Interface contacts:
Residue L72 in protein 1 is in contact with residue R81 in protein 2 (closest heavy-atom distance 3.3 Å).
Residue T73 in protein 1 contacts residue Q77 in protein 2 (closest heavy-atom distance 4.7 Å).
Residue T73 in protein 1 contacts residue F78 in protein 2 (closest heavy-atom distance 3.6 Å).
Residue V76 in protein 1 contacts residue N74 in protein 2 (closest heavy-atom distance 4.8 Å).
Residue T73 in protein 1 interacts with residue N74 in protein 2 (closest heavy-atom distance 5.0 Å).

The following describes two proteins that form a bound complex.

Sequence of protein 1:
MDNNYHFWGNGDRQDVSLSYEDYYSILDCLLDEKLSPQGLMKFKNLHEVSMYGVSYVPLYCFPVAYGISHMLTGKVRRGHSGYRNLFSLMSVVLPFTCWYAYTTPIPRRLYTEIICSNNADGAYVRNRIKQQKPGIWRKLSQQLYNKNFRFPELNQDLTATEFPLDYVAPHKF

Sequence of protein 2:
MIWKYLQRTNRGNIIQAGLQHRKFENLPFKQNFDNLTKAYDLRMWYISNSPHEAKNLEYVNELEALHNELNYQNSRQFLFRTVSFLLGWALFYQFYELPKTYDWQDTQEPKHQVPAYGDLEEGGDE